Sequence of protein 1:
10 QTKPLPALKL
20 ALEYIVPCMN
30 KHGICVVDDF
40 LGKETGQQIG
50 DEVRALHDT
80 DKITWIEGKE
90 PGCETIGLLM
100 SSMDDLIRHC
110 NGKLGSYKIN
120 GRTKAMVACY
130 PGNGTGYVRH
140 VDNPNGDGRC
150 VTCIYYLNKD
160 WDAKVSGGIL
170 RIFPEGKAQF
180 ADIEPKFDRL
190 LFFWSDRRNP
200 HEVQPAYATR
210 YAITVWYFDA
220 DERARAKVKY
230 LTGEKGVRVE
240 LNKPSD

Contacts between the two chains:
Residue R196 in protein 2 contacts residue E174 in protein 1 (closest heavy-atom distance 3.6 Å).
Residue E174 in protein 2 contacts residue R196 in protein 1 (closest heavy-atom distance 3.6 Å).
Residue R196 in protein 2 interacts with residue G175 in protein 1 (closest heavy-atom distance 3.2 Å).
Residue E174 in protein 2 is in contact with residue E174 in protein 1 (closest heavy-atom distance 3.0 Å).
Residue G175 in protein 2 is in contact with residue R196 in protein 1 (closest heavy-atom distance 3.2 Å).

These two protein chains interact to form a complex.

Sequence of protein 2:
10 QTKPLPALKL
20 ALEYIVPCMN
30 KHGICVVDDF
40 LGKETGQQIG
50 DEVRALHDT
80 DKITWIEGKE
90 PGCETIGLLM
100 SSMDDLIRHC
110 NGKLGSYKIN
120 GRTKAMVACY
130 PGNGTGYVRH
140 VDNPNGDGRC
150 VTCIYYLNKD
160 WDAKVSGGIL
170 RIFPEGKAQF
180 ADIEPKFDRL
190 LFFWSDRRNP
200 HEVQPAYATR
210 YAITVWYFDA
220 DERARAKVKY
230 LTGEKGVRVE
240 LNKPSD